These two protein chains interact to form a complex.

Sequence of protein 1:
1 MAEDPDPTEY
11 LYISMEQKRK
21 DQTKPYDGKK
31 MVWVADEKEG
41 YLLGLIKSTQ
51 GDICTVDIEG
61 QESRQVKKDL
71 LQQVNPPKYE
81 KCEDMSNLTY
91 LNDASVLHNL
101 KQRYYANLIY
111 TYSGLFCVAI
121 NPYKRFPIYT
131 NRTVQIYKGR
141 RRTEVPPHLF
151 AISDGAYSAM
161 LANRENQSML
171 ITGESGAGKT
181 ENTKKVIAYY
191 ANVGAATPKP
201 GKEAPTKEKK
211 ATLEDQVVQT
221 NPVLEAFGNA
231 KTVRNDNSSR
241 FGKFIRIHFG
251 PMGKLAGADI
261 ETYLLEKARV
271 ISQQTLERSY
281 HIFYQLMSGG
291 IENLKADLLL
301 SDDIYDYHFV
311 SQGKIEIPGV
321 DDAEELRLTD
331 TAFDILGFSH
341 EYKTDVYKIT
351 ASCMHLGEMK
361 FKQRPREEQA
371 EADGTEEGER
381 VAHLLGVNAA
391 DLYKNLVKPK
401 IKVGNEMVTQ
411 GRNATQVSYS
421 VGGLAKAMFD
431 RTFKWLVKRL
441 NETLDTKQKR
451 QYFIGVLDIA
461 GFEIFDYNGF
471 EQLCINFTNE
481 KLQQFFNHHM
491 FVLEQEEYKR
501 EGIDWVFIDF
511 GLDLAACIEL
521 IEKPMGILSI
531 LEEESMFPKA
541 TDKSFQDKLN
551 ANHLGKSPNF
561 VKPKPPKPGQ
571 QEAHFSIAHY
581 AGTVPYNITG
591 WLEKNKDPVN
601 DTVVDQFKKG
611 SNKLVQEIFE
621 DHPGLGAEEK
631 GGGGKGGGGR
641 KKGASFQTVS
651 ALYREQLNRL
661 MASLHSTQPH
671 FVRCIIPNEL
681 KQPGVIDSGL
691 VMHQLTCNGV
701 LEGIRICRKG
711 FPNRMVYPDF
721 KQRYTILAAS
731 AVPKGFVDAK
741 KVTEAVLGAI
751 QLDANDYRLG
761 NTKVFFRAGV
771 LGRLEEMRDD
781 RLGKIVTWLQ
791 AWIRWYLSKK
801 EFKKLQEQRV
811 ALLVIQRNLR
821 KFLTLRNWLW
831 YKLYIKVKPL

Residue-level contacts at the interface:
Residue R826 in protein 1 interacts with residue E194 in protein 2 (closest heavy-atom distance 3.1 Å).
Residue K832 in protein 1 interacts with residue E194 in protein 2 (closest heavy-atom distance 3.3 Å).
Residue W830 in protein 1 contacts residue F59 in protein 2 (closest heavy-atom distance 3.3 Å).
Residue L825 in protein 1 is in contact with residue T122 in protein 2 (closest heavy-atom distance 3.5 Å).
Residue K821 in protein 1 interacts with residue T122 in protein 2 (closest heavy-atom distance 3.5 Å).
Residue K804 in protein 1 contacts residue F135 in protein 2 (closest heavy-atom distance 3.0 Å).
Residue L833 in protein 1 interacts with residue A196 in protein 2 (closest heavy-atom distance 3.3 Å).
Residue P839 in protein 1 is in contact with residue A196 in protein 2 (closest heavy-atom distance 3.5 Å).
Residue K832 in protein 1 is in contact with residue A191 in protein 2 (closest heavy-atom distance 3.4 Å).
Residue Y834 in protein 1 contacts residue E193 in protein 2 (closest heavy-atom distance 3.5 Å).
Residue K838 in protein 1 is in contact with residue E193 in protein 2 (closest heavy-atom distance 3.3 Å).
Residue R826 in protein 1 is in contact with residue A191 in protein 2 (closest heavy-atom distance 3.3 Å).
Residue L840 in protein 1 contacts residue Q57 in protein 2 (closest heavy-atom distance 3.5 Å).
Residue A811 in protein 1 is in contact with residue A131 in protein 2 (closest heavy-atom distance 3.3 Å).
Residue Y831 in protein 1 contacts residue R118 in protein 2 (closest heavy-atom distance 3.5 Å).
Residue W830 in protein 1 interacts with residue F111 in protein 2 (closest heavy-atom distance 3.0 Å).
Residue R826 in protein 1 is in contact with residue I186 in protein 2 (closest heavy-atom distance 3.5 Å).
Residue N818 in protein 1 contacts residue I186 in protein 2 (closest heavy-atom distance 3.1 Å).
Residue Y834 in protein 1 interacts with residue L187 in protein 2 (closest heavy-atom distance 3.3 Å).
Residue W828 in protein 1 interacts with residue A100 in protein 2 (closest heavy-atom distance 3.4 Å).
Residue Y831 in protein 1 interacts with residue I119 in protein 2 (closest heavy-atom distance 3.4 Å).
Residue K832 in protein 1 interacts with residue I186 in protein 2 (closest heavy-atom distance 3.0 Å).
Residue K836 in protein 1 is in contact with residue E192 in protein 2 (closest heavy-atom distance 3.4 Å).
Residue E801 in protein 1 interacts with residue E137 in protein 2 (closest heavy-atom distance 3.3 Å).
Residue K821 in protein 1 is in contact with residue G121 in protein 2 (closest heavy-atom distance 3.5 Å).
Residue K836 in protein 1 is in contact with residue E193 in protein 2 (closest heavy-atom distance 3.3 Å).
Residue Q808 in protein 1 interacts with residue F135 in protein 2 (closest heavy-atom distance 3.4 Å).
Residue A811 in protein 1 contacts residue F132 in protein 2 (closest heavy-atom distance 3.3 Å).
Residue W830 in protein 1 contacts residue F115 in protein 2 (closest heavy-atom distance 3.3 Å).
Residue Y831 in protein 1 interacts with residue A120 in protein 2 (closest heavy-atom distance 3.0 Å).
Residue R820 in protein 1 is in contact with residue E156 in protein 2 (closest heavy-atom distance 3.1 Å).
Residue L829 in protein 1 interacts with residue E94 in protein 2 (closest heavy-atom distance 3.5 Å).
Residue L829 in protein 1 is in contact with residue F83 in protein 2 (closest heavy-atom distance 3.5 Å).
Residue L823 in protein 1 is in contact with residue E156 in protein 2 (closest heavy-atom distance 3.3 Å).
Residue W830 in protein 1 is in contact with residue E194 in protein 2 (closest heavy-atom distance 3.1 Å).
Residue L829 in protein 1 contacts residue M98 in protein 2 (closest heavy-atom distance 3.3 Å).
Residue Q816 in protein 1 is in contact with residue L147 in protein 2 (closest heavy-atom distance 3.5 Å).
Residue Y834 in protein 1 interacts with residue F51 in protein 2 (closest heavy-atom distance 2.8 Å).
Residue L829 in protein 1 contacts residue S97 in protein 2 (closest heavy-atom distance 3.2 Å).
Residue L829 in protein 1 is in contact with residue E101 in protein 2 (closest heavy-atom distance 3.1 Å).
Residue W828 in protein 1 is in contact with residue E101 in protein 2 (closest heavy-atom distance 3.2 Å).
Residue L825 in protein 1 is in contact with residue E194 in protein 2 (closest heavy-atom distance 3.1 Å).
Residue R826 in protein 1 contacts residue Q185 in protein 2 (closest heavy-atom distance 3.2 Å).
Residue R826 in protein 1 is in contact with residue R88 in protein 2 (closest heavy-atom distance 3.1 Å).
Residue K838 in protein 1 is in contact with residue A196 in protein 2 (closest heavy-atom distance 3.4 Å).
Residue Q808 in protein 1 contacts residue K141 in protein 2 (closest heavy-atom distance 3.0 Å).
Residue F822 in protein 1 interacts with residue Q185 in protein 2 (closest heavy-atom distance 3.4 Å).
Residue Y834 in protein 1 interacts with residue T188 in protein 2 (closest heavy-atom distance 3.4 Å).
Residue L819 in protein 1 contacts residue E156 in protein 2 (closest heavy-atom distance 3.1 Å).
Residue Y831 in protein 1 contacts residue F115 in protein 2 (closest heavy-atom distance 3.5 Å).
Residue L805 in protein 1 contacts residue K141 in protein 2 (closest heavy-atom distance 3.5 Å).
Residue Y831 in protein 1 interacts with residue E194 in protein 2 (closest heavy-atom distance 3.4 Å).
Residue K838 in protein 1 interacts with residue L86 in protein 2 (closest heavy-atom distance 3.4 Å).
Residue N827 in protein 1 is in contact with residue S97 in protein 2 (closest heavy-atom distance 3.0 Å).
Residue W830 in protein 1 is in contact with residue I79 in protein 2 (closest heavy-atom distance 3.5 Å).
Residue W830 in protein 1 contacts residue K76 in protein 2 (closest heavy-atom distance 3.5 Å).
Residue L829 in protein 1 interacts with residue E194 in protein 2 (closest heavy-atom distance 3.2 Å).
Residue Y834 in protein 1 interacts with residue E125 in protein 2 (closest heavy-atom distance 3.4 Å).
Residue Y831 in protein 1 is in contact with residue T122 in protein 2 (closest heavy-atom distance 3.0 Å).
Residue L833 in protein 1 contacts residue Q55 in protein 2 (closest heavy-atom distance 3.3 Å).

Sequence of protein 2:
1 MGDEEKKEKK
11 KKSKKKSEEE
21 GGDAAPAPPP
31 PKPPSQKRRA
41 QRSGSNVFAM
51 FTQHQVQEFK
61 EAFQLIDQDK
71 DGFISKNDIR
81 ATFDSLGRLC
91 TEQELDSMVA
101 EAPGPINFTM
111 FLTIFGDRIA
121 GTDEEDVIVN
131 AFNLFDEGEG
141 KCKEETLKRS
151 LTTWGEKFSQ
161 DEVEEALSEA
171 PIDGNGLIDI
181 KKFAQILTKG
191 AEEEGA